These two protein chains interact to form a complex.

Contacts between the two chains:
Residue Y221 in chain B contacts residue L193 in chain A (closest heavy-atom distance 3.5 Å).
Residue F208 in chain B interacts with residue D47 in chain A (closest heavy-atom distance 3.3 Å).
Residue V251 in chain B contacts residue A186 in chain A (closest heavy-atom distance 3.6 Å).
Residue R213 in chain B contacts residue E187 in chain A (closest heavy-atom distance 3.5 Å).
Residue V227 in chain B contacts residue G43 in chain A (closest heavy-atom distance 3.6 Å).
Residue Y240 in chain B contacts residue I164 in chain A (closest heavy-atom distance 3.5 Å).
Residue S207 in chain B is in contact with residue L45 in chain A (closest heavy-atom distance 3.2 Å).
Residue S225 in chain B contacts residue R195 in chain A (closest heavy-atom distance 3.1 Å).
Residue W234 in chain B contacts residue L45 in chain A (closest heavy-atom distance 3.4 Å).
Residue F208 in chain B contacts residue K44 in chain A (closest heavy-atom distance 3.3 Å).
Residue P241 in chain B contacts residue R71 in chain A (closest heavy-atom distance 3.6 Å).
Residue Y221 in chain B interacts with residue E197 in chain A (closest heavy-atom distance 3.2 Å).
Residue R250 in chain B interacts with residue E176 in chain A (closest heavy-atom distance 2.7 Å).
Residue Y221 in chain B contacts residue L11 in chain A (closest heavy-atom distance 3.4 Å).
Residue Q253 in chain B interacts with residue H189 in chain A (closest heavy-atom distance 2.9 Å).
Residue F208 in chain B contacts residue L45 in chain A (closest heavy-atom distance 2.8 Å).
Residue R250 in chain B contacts residue G175 in chain A (closest heavy-atom distance 3.2 Å).
Residue V251 in chain B contacts residue E187 in chain A (closest heavy-atom distance 3.4 Å).
Residue K214 in chain B contacts residue D192 in chain A (closest heavy-atom distance 3.3 Å).
Residue E242 in chain B contacts residue K74 in chain A (closest heavy-atom distance 2.4 Å).
Residue H206 in chain B contacts residue R49 in chain A (closest heavy-atom distance 3.6 Å).
Residue F208 in chain B interacts with residue R49 in chain A (closest heavy-atom distance 3.2 Å).
Residue Y221 in chain B is in contact with residue G196 in chain A (closest heavy-atom distance 3.6 Å).
Residue I238 in chain B interacts with residue R71 in chain A (closest heavy-atom distance 2.6 Å).
Residue N239 in chain B contacts residue Q70 in chain A (closest heavy-atom distance 3.1 Å).
Residue Y181 in chain B is in contact with residue D47 in chain A (closest heavy-atom distance 2.1 Å).
Residue F175 in chain B is in contact with residue R49 in chain A (closest heavy-atom distance 2.7 Å).
Residue R255 in chain B is in contact with residue F178 in chain A (closest heavy-atom distance 3.6 Å).
Residue Y166 in chain B interacts with residue Y174 in chain A (closest heavy-atom distance 3.6 Å).
Residue P241 in chain B interacts with residue K74 in chain A (closest heavy-atom distance 3.6 Å).
Residue F224 in chain B is in contact with residue G196 in chain A (closest heavy-atom distance 3.5 Å).
Residue Y181 in chain B is in contact with residue Y51 in chain A (closest heavy-atom distance 3.6 Å).
Residue Y246 in chain B interacts with residue I164 in chain A (closest heavy-atom distance 3.4 Å).
Residue Y240 in chain B is in contact with residue E168 in chain A (closest heavy-atom distance 2.9 Å).
Residue S225 in chain B is in contact with residue M198 in chain A (closest heavy-atom distance 3.5 Å).
Residue W234 in chain B is in contact with residue H48 in chain A (closest heavy-atom distance 3.4 Å).
Residue L229 in chain B contacts residue E187 in chain A (closest heavy-atom distance 3.4 Å).
Residue I216 in chain B interacts with residue D192 in chain A (closest heavy-atom distance 3.6 Å).
Residue H206 in chain B is in contact with residue T46 in chain A (closest heavy-atom distance 3.5 Å).
Residue T236 in chain B is in contact with residue I164 in chain A (closest heavy-atom distance 3.6 Å).
Residue Y240 in chain B contacts residue R71 in chain A (closest heavy-atom distance 3.4 Å).
Residue F209 in chain B interacts with residue E42 in chain A (closest heavy-atom distance 3.4 Å).
Residue V223 in chain B is in contact with residue E42 in chain A (closest heavy-atom distance 3.5 Å).
Residue R164 in chain B contacts residue Y174 in chain A (closest heavy-atom distance 3.5 Å).
Residue R250 in chain B is in contact with residue G173 in chain A (closest heavy-atom distance 3.2 Å).
Residue H206 in chain B contacts residue D47 in chain A (closest heavy-atom distance 2.6 Å).
Residue L229 in chain B is in contact with residue A186 in chain A (closest heavy-atom distance 3.3 Å).
Residue V223 in chain B contacts residue A199 in chain A (closest heavy-atom distance 3.4 Å).
Residue W234 in chain B is in contact with residue T46 in chain A (closest heavy-atom distance 2.7 Å).
Residue Q253 in chain B interacts with residue E188 in chain A (closest heavy-atom distance 3.0 Å).
Residue V252 in chain B is in contact with residue E188 in chain A (closest heavy-atom distance 3.3 Å).
Residue M233 in chain B is in contact with residue A28 in chain A (closest heavy-atom distance 3.6 Å).
Residue K185 in chain B is in contact with residue Y51 in chain A (closest heavy-atom distance 3.3 Å).
Residue T236 in chain B is in contact with residue N26 in chain A (closest heavy-atom distance 3.4 Å).
Residue M232 in chain B interacts with residue F32 in chain A (closest heavy-atom distance 3.5 Å).
Residue S254 in chain B interacts with residue E188 in chain A (closest heavy-atom distance 2.9 Å).
Residue R213 in chain B contacts residue R195 in chain A (closest heavy-atom distance 3.5 Å).
Residue K199 in chain B is in contact with residue F210 in chain A (closest heavy-atom distance 3.6 Å).
Residue L231 in chain B contacts residue L45 in chain A (closest heavy-atom distance 3.3 Å).
Residue M233 in chain B is in contact with residue F29 in chain A (closest heavy-atom distance 3.6 Å).

Sequence of chain A:
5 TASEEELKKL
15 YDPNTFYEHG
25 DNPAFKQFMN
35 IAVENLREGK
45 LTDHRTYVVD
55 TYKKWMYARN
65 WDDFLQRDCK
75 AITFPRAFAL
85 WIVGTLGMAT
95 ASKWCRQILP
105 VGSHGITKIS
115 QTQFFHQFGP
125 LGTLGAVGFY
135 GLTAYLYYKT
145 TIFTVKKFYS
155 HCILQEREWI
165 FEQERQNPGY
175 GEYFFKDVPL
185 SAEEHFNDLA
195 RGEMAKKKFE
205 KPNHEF

Sequence of chain B:
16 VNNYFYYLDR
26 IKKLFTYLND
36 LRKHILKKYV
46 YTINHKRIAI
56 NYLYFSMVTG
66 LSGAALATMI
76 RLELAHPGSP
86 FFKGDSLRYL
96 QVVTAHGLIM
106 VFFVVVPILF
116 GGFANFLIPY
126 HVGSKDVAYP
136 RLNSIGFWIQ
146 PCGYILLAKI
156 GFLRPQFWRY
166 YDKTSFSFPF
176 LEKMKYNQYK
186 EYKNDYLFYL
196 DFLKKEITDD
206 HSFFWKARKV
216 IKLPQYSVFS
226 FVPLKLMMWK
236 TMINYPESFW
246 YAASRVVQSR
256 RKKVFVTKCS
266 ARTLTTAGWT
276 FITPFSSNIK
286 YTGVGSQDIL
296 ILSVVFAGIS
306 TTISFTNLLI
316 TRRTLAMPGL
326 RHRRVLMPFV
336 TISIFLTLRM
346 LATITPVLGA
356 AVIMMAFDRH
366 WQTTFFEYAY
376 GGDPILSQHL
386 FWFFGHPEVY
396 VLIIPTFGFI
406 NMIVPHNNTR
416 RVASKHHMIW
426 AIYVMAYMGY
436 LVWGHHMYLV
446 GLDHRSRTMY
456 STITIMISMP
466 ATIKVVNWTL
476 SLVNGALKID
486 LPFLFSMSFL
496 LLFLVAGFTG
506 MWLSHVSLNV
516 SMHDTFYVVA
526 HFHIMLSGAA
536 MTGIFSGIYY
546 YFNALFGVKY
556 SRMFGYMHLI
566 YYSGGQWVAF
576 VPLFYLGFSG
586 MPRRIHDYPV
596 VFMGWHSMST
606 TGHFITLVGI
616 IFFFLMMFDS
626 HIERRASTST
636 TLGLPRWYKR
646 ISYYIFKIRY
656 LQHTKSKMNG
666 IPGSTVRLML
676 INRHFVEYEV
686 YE